Sequence of protein 2:
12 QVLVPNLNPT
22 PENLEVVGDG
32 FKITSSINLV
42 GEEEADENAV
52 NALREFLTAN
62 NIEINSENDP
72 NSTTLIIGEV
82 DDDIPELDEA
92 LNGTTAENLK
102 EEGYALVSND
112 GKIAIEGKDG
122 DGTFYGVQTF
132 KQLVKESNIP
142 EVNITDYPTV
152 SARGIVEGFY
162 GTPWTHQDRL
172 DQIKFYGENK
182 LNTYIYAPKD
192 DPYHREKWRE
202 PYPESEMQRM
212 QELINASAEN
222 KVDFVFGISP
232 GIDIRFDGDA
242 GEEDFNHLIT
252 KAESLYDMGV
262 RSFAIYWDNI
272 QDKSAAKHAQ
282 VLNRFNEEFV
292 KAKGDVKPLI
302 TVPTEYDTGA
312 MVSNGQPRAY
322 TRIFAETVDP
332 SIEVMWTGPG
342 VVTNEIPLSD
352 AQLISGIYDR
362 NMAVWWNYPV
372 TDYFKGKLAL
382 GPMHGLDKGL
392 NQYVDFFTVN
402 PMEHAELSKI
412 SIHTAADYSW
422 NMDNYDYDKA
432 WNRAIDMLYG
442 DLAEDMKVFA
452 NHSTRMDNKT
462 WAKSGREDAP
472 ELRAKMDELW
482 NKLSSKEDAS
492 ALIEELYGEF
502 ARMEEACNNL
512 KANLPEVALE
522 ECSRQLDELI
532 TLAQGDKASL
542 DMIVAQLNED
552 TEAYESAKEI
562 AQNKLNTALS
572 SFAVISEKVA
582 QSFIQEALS

Sequence of protein 1:
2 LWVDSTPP

Residue-level contacts at the interface:
Residue Y374 in protein 2 interacts with residue D5 in protein 1 (closest heavy-atom distance 3.5 Å).
Residue Y307 in protein 2 contacts residue S6 in protein 1 (closest heavy-atom distance 3.4 Å).
Residue Y161 in protein 2 contacts residue D5 in protein 1 (closest heavy-atom distance 3.7 Å).
Residue N270 in protein 2 contacts residue D5 in protein 1 (closest heavy-atom distance 3.9 Å).
Residue N270 in protein 2 is in contact with residue S6 in protein 1 (closest heavy-atom distance 3.0 Å).
Residue R196 in protein 2 interacts with residue W3 in protein 1 (closest heavy-atom distance 4.6 Å).
Residue Y161 in protein 2 contacts residue W3 in protein 1 (closest heavy-atom distance 3.6 Å).
Residue Y161 in protein 2 interacts with residue V4 in protein 1 (closest heavy-atom distance 3.2 Å).
Residue W462 in protein 2 contacts residue T7 in protein 1 (closest heavy-atom distance 3.5 Å).
Residue W462 in protein 2 is in contact with residue P8 in protein 1 (closest heavy-atom distance 3.5 Å).
Residue W462 in protein 2 interacts with residue S6 in protein 1 (closest heavy-atom distance 3.9 Å).
Residue N270 in protein 2 interacts with residue W3 in protein 1 (closest heavy-atom distance 3.5 Å).
Residue D373 in protein 2 contacts residue D5 in protein 1 (closest heavy-atom distance 4.1 Å).
Residue Y161 in protein 2 contacts residue S6 in protein 1 (closest heavy-atom distance 4.0 Å).
Residue I271 in protein 2 is in contact with residue W3 in protein 1 (closest heavy-atom distance 4.3 Å).
Residue V342 in protein 2 is in contact with residue S6 in protein 1 (closest heavy-atom distance 3.9 Å).
Residue D373 in protein 2 contacts residue V4 in protein 1 (closest heavy-atom distance 4.2 Å).
Residue W462 in protein 2 is in contact with residue D5 in protein 1 (closest heavy-atom distance 4.0 Å).

The following describes two proteins that form a bound complex.